Interface contacts:
Residue I417 in the first protein is in contact with residue I172 in the second protein (closest heavy-atom distance 4.8 Å).
Residue I417 in the first protein contacts residue D169 in the second protein (closest heavy-atom distance 5.0 Å).
Residue W421 in the first protein interacts with residue R176 in the second protein (closest heavy-atom distance 3.4 Å).
Residue W421 in the first protein is in contact with residue I172 in the second protein (closest heavy-atom distance 3.8 Å).
Residue N414 in the first protein contacts residue K115 in the second protein (closest heavy-atom distance 3.5 Å).
Residue G424 in the first protein interacts with residue R176 in the second protein (closest heavy-atom distance 3.4 Å).
Residue N420 in the first protein is in contact with residue R176 in the second protein (closest heavy-atom distance 3.4 Å).
Residue R411 in the first protein interacts with residue K115 in the second protein (closest heavy-atom distance 4.6 Å).

These two protein chains interact to form a complex.

Sequence of the second protein:
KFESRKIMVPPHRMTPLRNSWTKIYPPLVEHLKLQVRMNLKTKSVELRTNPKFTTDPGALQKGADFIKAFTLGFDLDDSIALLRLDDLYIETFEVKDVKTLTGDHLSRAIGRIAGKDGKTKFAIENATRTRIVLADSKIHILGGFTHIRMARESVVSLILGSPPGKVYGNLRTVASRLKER

Sequence of the first protein:
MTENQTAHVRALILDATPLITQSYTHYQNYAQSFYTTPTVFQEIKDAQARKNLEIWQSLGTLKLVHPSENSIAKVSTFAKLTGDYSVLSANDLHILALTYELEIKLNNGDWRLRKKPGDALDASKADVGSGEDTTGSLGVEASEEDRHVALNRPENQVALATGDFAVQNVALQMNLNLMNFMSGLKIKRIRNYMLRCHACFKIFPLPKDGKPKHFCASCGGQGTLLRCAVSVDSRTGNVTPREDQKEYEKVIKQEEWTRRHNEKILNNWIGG